Sequence of chain B:
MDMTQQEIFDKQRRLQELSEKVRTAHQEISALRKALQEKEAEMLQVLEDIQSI

Sequence of chain A:
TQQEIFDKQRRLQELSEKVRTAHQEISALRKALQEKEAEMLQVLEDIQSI

Contacts between the two chains:
Residue I53 in chain B is in contact with residue L15 in chain A (closest heavy-atom distance 4.0 Å).
Residue L18 in chain B is in contact with residue I50 in chain A (closest heavy-atom distance 3.7 Å).
Residue L36 in chain B interacts with residue L36 in chain A (closest heavy-atom distance 3.6 Å).
Residue I50 in chain B interacts with residue V22 in chain A (closest heavy-atom distance 4.1 Å).
Residue E28 in chain B interacts with residue E42 in chain A (closest heavy-atom distance 4.5 Å).
Residue V46 in chain B interacts with residue V22 in chain A (closest heavy-atom distance 3.2 Å).
Residue M43 in chain B contacts residue I29 in chain A (closest heavy-atom distance 3.6 Å).
Residue V22 in chain B interacts with residue L47 in chain A (closest heavy-atom distance 4.4 Å).
Residue A25 in chain B interacts with residue M43 in chain A (closest heavy-atom distance 3.9 Å).
Residue I50 in chain B interacts with residue L15 in chain A (closest heavy-atom distance 4.6 Å).
Residue K39 in chain B interacts with residue E28 in chain A (closest heavy-atom distance 2.9 Å).
Residue K39 in chain B interacts with residue L32 in chain A (closest heavy-atom distance 4.6 Å).
Residue K21 in chain B contacts residue V46 in chain A (closest heavy-atom distance 3.8 Å).
Residue L15 in chain B contacts residue I50 in chain A (closest heavy-atom distance 4.8 Å).
Residue M43 in chain B is in contact with residue A25 in chain A (closest heavy-atom distance 3.6 Å).
Residue I29 in chain B interacts with residue K39 in chain A (closest heavy-atom distance 4.1 Å).
Residue I29 in chain B interacts with residue E40 in chain A (closest heavy-atom distance 4.0 Å).
Residue L32 in chain B is in contact with residue L32 in chain A (closest heavy-atom distance 4.8 Å).
Residue M43 in chain B is in contact with residue V22 in chain A (closest heavy-atom distance 3.8 Å).
Residue K21 in chain B interacts with residue D49 in chain A (closest heavy-atom distance 4.1 Å).
Residue I29 in chain B interacts with residue L36 in chain A (closest heavy-atom distance 4.4 Å).
Residue L47 in chain B is in contact with residue V22 in chain A (closest heavy-atom distance 4.4 Å).
Residue V46 in chain B interacts with residue L18 in chain A (closest heavy-atom distance 3.2 Å).
Residue L18 in chain B is in contact with residue V46 in chain A (closest heavy-atom distance 4.1 Å).
Residue V46 in chain B is in contact with residue K21 in chain A (closest heavy-atom distance 4.3 Å).
Residue K39 in chain B interacts with residue A25 in chain A (closest heavy-atom distance 3.4 Å).
Residue A35 in chain B contacts residue L32 in chain A (closest heavy-atom distance 4.0 Å).
Residue R33 in chain B is in contact with residue L36 in chain A (closest heavy-atom distance 4.6 Å).
Residue L32 in chain B is in contact with residue K39 in chain A (closest heavy-atom distance 3.8 Å).
Residue I50 in chain B contacts residue S19 in chain A (closest heavy-atom distance 4.3 Å).
Residue K39 in chain B is in contact with residue T24 in chain A (closest heavy-atom distance 4.3 Å).
Residue L32 in chain B contacts residue A35 in chain A (closest heavy-atom distance 3.9 Å).
Residue L32 in chain B contacts residue L36 in chain A (closest heavy-atom distance 4.0 Å).
Residue K11 in chain B is in contact with residue I53 in chain A (closest heavy-atom distance 4.6 Å).
Residue L36 in chain B interacts with residue L32 in chain A (closest heavy-atom distance 3.3 Å).
Residue E40 in chain B contacts residue I29 in chain A (closest heavy-atom distance 3.9 Å).
Residue A25 in chain B contacts residue K39 in chain A (closest heavy-atom distance 5.0 Å).
Residue I53 in chain B interacts with residue K11 in chain A (closest heavy-atom distance 4.2 Å).
Residue L18 in chain B is in contact with residue D49 in chain A (closest heavy-atom distance 4.1 Å).
Residue V22 in chain B interacts with residue V46 in chain A (closest heavy-atom distance 4.0 Å).
Residue I29 in chain B contacts residue M43 in chain A (closest heavy-atom distance 4.0 Å).
Residue E28 in chain B contacts residue K39 in chain A (closest heavy-atom distance 3.2 Å).
Residue M43 in chain B is in contact with residue H26 in chain A (closest heavy-atom distance 4.1 Å).
Residue L15 in chain B contacts residue I53 in chain A (closest heavy-atom distance 3.8 Å).
Residue K39 in chain B interacts with residue I29 in chain A (closest heavy-atom distance 3.6 Å).
Residue I50 in chain B interacts with residue L18 in chain A (closest heavy-atom distance 3.7 Å).
Residue L36 in chain B interacts with residue I29 in chain A (closest heavy-atom distance 3.6 Å).
Residue L36 in chain B contacts residue R33 in chain A (closest heavy-atom distance 4.0 Å).

The following describes two proteins that form a bound complex.